Interface contacts:
Residue T184 in chain B is in contact with residue H187 in chain A (closest heavy-atom distance 3.7 Å).
Residue T184 in chain B interacts with residue R186 in chain A (closest heavy-atom distance 3.1 Å).
Residue M630 in chain B contacts residue E90 in chain A (closest heavy-atom distance 3.4 Å).
Residue Y517 in chain B is in contact with residue M112 in chain A (closest heavy-atom distance 3.3 Å).
Residue E50 in chain B interacts with residue A228 in chain A (closest heavy-atom distance 3.2 Å).
Residue D502 in chain B interacts with residue F216 in chain A (closest heavy-atom distance 3.2 Å).
Residue I166 in chain B interacts with residue L83 in chain A (closest heavy-atom distance 3.7 Å).
Residue E50 in chain B contacts residue P259 in chain A (closest heavy-atom distance 3.2 Å).
Residue E304 in chain B is in contact with residue S223 in chain A (closest heavy-atom distance 2.9 Å).
Residue T186 in chain B is in contact with residue P185 in chain A (closest heavy-atom distance 3.5 Å).
Residue Y517 in chain B interacts with residue P87 in chain A (closest heavy-atom distance 2.5 Å).
Residue F633 in chain B interacts with residue L91 in chain A (closest heavy-atom distance 3.6 Å).
Residue S174 in chain B contacts residue I183 in chain A (closest heavy-atom distance 3.5 Å).
Residue Q507 in chain B contacts residue Y106 in chain A (closest heavy-atom distance 3.5 Å).
Residue H373 in chain B interacts with residue T94 in chain A (closest heavy-atom distance 3.5 Å).
Residue G501 in chain B is in contact with residue W217 in chain A (closest heavy-atom distance 3.0 Å).
Residue Q636 in chain B interacts with residue L83 in chain A (closest heavy-atom distance 3.3 Å).
Residue R504 in chain B is in contact with residue F216 in chain A (closest heavy-atom distance 3.4 Å).
Residue T186 in chain B interacts with residue L254 in chain A (closest heavy-atom distance 3.3 Å).
Residue E304 in chain B is in contact with residue R226 in chain A (closest heavy-atom distance 3.2 Å).
Residue Y517 in chain B is in contact with residue L89 in chain A (closest heavy-atom distance 3.2 Å).
Residue S57 in chain B interacts with residue L254 in chain A (closest heavy-atom distance 3.6 Å).
Residue I53 in chain B interacts with residue A257 in chain A (closest heavy-atom distance 3.6 Å).
Residue Q171 in chain B interacts with residue W68 in chain A (closest heavy-atom distance 3.4 Å).
Residue R390 in chain B interacts with residue E90 in chain A (closest heavy-atom distance 3.3 Å).
Residue F635 in chain B is in contact with residue D80 in chain A (closest heavy-atom distance 3.2 Å).
Residue R504 in chain B interacts with residue Y106 in chain A (closest heavy-atom distance 3.6 Å).
Residue E50 in chain B is in contact with residue A257 in chain A (closest heavy-atom distance 2.9 Å).
Residue E304 in chain B contacts residue E213 in chain A (closest heavy-atom distance 2.9 Å).
Residue Q507 in chain B contacts residue G107 in chain A (closest heavy-atom distance 2.8 Å).
Residue F633 in chain B interacts with residue N88 in chain A (closest heavy-atom distance 2.9 Å).
Residue P634 in chain B contacts residue G82 in chain A (closest heavy-atom distance 3.2 Å).
Residue T182 in chain B is in contact with residue H187 in chain A (closest heavy-atom distance 3.2 Å).
Residue S500 in chain B interacts with residue W217 in chain A (closest heavy-atom distance 3.5 Å).
Residue E304 in chain B contacts residue A221 in chain A (closest heavy-atom distance 3.7 Å).
Residue Q173 in chain B contacts residue L189 in chain A (closest heavy-atom distance 3.4 Å).
Residue E50 in chain B contacts residue M258 in chain A (closest heavy-atom distance 3.3 Å).
Residue Q636 in chain B is in contact with residue N88 in chain A (closest heavy-atom distance 2.6 Å).
Residue Q636 in chain B contacts residue E86 in chain A (closest heavy-atom distance 3.0 Å).
Residue P634 in chain B interacts with residue N88 in chain A (closest heavy-atom distance 3.4 Å).
Residue P443 in chain B is in contact with residue F216 in chain A (closest heavy-atom distance 3.6 Å).
Residue W389 in chain B is in contact with residue T93 in chain A (closest heavy-atom distance 3.4 Å).
Residue I53 in chain B interacts with residue L254 in chain A (closest heavy-atom distance 3.5 Å).
Residue T510 in chain B is in contact with residue T85 in chain A (closest heavy-atom distance 3.2 Å).
Residue T184 in chain B contacts residue S223 in chain A (closest heavy-atom distance 3.2 Å).
Residue S515 in chain B is in contact with residue E86 in chain A (closest heavy-atom distance 2.3 Å).
Residue D502 in chain B is in contact with residue W217 in chain A (closest heavy-atom distance 3.1 Å).
Residue T182 in chain B is in contact with residue R186 in chain A (closest heavy-atom distance 3.5 Å).
Residue Q171 in chain B is in contact with residue L67 in chain A (closest heavy-atom distance 3.4 Å).
Residue D170 in chain B interacts with residue W68 in chain A (closest heavy-atom distance 3.1 Å).
Residue W389 in chain B is in contact with residue L89 in chain A (closest heavy-atom distance 3.5 Å).
Residue D187 in chain B is in contact with residue T252 in chain A (closest heavy-atom distance 3.7 Å).
Residue M303 in chain B is in contact with residue E213 in chain A (closest heavy-atom distance 3.3 Å).
Residue P634 in chain B is in contact with residue V81 in chain A (closest heavy-atom distance 3.0 Å).
Residue Y517 in chain B interacts with residue P108 in chain A (closest heavy-atom distance 3.3 Å).
Residue P388 in chain B contacts residue R115 in chain A (closest heavy-atom distance 3.5 Å).
Residue H169 in chain B is in contact with residue R84 in chain A (closest heavy-atom distance 3.2 Å).
Residue W389 in chain B interacts with residue I116 in chain A (closest heavy-atom distance 3.6 Å).
Residue V48 in chain B is in contact with residue R262 in chain A (closest heavy-atom distance 3.4 Å).
Residue F167 in chain B contacts residue N64 in chain A (closest heavy-atom distance 3.3 Å).

Sequence of chain B:
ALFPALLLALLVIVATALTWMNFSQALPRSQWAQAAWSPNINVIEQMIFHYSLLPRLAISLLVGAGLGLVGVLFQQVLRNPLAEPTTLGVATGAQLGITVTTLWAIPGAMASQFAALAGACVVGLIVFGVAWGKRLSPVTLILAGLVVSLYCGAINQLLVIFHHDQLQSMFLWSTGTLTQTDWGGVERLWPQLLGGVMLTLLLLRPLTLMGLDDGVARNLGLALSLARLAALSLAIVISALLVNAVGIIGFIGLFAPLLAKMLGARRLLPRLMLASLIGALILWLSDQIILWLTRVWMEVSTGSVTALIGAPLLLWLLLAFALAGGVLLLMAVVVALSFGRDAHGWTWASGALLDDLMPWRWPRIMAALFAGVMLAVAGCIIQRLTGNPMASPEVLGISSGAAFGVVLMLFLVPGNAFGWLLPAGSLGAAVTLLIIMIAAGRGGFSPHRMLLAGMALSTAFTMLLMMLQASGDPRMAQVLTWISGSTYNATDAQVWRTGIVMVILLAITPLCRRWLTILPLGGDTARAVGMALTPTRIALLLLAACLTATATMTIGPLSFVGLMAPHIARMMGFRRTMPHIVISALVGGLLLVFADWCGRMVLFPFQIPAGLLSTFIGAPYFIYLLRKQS

This data describes a binding interaction between two proteins.

Sequence of chain A:
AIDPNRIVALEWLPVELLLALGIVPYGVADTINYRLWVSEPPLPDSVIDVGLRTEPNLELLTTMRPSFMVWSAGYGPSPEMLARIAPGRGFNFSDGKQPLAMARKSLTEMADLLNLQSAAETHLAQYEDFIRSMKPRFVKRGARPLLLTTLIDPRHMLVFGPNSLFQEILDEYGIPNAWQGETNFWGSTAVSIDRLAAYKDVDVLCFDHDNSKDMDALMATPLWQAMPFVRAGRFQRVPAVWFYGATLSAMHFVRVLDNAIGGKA